Sequence of the second protein:
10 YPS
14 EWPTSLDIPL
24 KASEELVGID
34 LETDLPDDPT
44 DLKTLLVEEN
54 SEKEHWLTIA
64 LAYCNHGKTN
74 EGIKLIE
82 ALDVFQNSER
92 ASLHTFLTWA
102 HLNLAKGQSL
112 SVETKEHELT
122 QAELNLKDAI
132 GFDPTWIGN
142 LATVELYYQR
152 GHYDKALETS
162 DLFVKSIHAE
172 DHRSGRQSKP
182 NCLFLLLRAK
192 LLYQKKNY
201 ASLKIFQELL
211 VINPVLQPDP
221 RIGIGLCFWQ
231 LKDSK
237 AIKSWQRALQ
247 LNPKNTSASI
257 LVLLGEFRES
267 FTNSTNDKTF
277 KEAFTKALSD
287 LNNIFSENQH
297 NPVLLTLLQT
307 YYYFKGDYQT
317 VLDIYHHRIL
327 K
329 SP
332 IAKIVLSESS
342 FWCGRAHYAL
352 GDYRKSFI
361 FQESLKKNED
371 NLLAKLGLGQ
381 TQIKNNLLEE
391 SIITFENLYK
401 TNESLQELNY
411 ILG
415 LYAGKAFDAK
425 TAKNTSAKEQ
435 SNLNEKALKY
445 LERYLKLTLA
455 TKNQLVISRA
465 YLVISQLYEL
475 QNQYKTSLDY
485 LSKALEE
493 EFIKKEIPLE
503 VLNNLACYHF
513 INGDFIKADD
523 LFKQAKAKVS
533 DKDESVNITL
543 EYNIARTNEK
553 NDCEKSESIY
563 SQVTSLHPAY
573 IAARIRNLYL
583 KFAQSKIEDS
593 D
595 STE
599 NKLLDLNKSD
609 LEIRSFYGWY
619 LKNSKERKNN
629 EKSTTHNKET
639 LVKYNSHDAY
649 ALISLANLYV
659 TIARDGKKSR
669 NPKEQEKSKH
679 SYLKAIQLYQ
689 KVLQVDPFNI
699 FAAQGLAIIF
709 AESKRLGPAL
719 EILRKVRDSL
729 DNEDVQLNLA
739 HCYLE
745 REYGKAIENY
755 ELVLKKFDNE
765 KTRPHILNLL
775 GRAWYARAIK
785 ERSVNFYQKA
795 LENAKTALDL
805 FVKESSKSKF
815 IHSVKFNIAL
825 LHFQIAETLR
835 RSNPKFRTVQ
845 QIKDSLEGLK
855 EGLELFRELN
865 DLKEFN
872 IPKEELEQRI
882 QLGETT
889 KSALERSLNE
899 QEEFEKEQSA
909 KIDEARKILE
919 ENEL

Interface contacts:
Residue P695 in the second protein interacts with residue N34 in the first protein (closest heavy-atom distance 3.6 Å).
Residue K677 in the second protein is in contact with residue I50 in the first protein (closest heavy-atom distance 3.7 Å).
Residue D646 in the second protein contacts residue N24 in the first protein (closest heavy-atom distance 2.8 Å).
Residue L681 in the second protein interacts with residue V47 in the first protein (closest heavy-atom distance 3.6 Å).
Residue S727 in the second protein interacts with residue R28 in the first protein (closest heavy-atom distance 3.4 Å).
Residue N605 in the second protein contacts residue E4 in the first protein (closest heavy-atom distance 2.7 Å).
Residue T541 in the second protein contacts residue E17 in the first protein (closest heavy-atom distance 3.1 Å).
Residue K677 in the second protein interacts with residue S53 in the first protein (closest heavy-atom distance 2.8 Å).
Residue D694 in the second protein contacts residue R28 in the first protein (closest heavy-atom distance 3.2 Å).
Residue Y572 in the second protein is in contact with residue E17 in the first protein (closest heavy-atom distance 2.6 Å).
Residue D646 in the second protein interacts with residue H23 in the first protein (closest heavy-atom distance 2.8 Å).
Residue N476 in the second protein is in contact with residue G29 in the first protein (closest heavy-atom distance 3.4 Å).
Residue A647 in the second protein is in contact with residue N24 in the first protein (closest heavy-atom distance 3.3 Å).
Residue I698 in the second protein interacts with residue L27 in the first protein (closest heavy-atom distance 2.8 Å).
Residue V724 in the second protein contacts residue F35 in the first protein (closest heavy-atom distance 3.6 Å).
Residue Q470 in the second protein interacts with residue R18 in the first protein (closest heavy-atom distance 3.4 Å).
Residue P695 in the second protein contacts residue F35 in the first protein (closest heavy-atom distance 2.6 Å).
Residue A701 in the second protein is in contact with residue F35 in the first protein (closest heavy-atom distance 3.4 Å).
Residue L691 in the second protein interacts with residue F35 in the first protein (closest heavy-atom distance 3.5 Å).
Residue I684 in the second protein is in contact with residue L46 in the first protein (closest heavy-atom distance 3.7 Å).
Residue F696 in the second protein contacts residue I33 in the first protein (closest heavy-atom distance 3.4 Å).
Residue F696 in the second protein contacts residue N34 in the first protein (closest heavy-atom distance 3.6 Å).
Residue E473 in the second protein interacts with residue R18 in the first protein (closest heavy-atom distance 2.5 Å).
Residue Y478 in the second protein contacts residue L20 in the first protein (closest heavy-atom distance 3.7 Å).
Residue R713 in the second protein contacts residue K45 in the first protein (closest heavy-atom distance 2.5 Å).
Residue E610 in the second protein interacts with residue H23 in the first protein (closest heavy-atom distance 2.7 Å).
Residue S727 in the second protein contacts residue A30 in the first protein (closest heavy-atom distance 2.8 Å).
Residue S727 in the second protein is in contact with residue I33 in the first protein (closest heavy-atom distance 3.5 Å).
Residue Y648 in the second protein interacts with residue H23 in the first protein (closest heavy-atom distance 3.6 Å).
Residue F696 in the second protein interacts with residue R28 in the first protein (closest heavy-atom distance 3.2 Å).
Residue S711 in the second protein is in contact with residue L46 in the first protein (closest heavy-atom distance 3.7 Å).
Residue S727 in the second protein is in contact with residue G29 in the first protein (closest heavy-atom distance 3.2 Å).
Residue Q688 in the second protein interacts with residue E43 in the first protein (closest heavy-atom distance 3.7 Å).
Residue L609 in the second protein interacts with residue H23 in the first protein (closest heavy-atom distance 3.6 Å).
Residue E674 in the second protein contacts residue S53 in the first protein (closest heavy-atom distance 3.2 Å).
Residue F699 in the second protein interacts with residue L27 in the first protein (closest heavy-atom distance 3.7 Å).
Residue A571 in the second protein is in contact with residue V10 in the first protein (closest heavy-atom distance 3.7 Å).
Residue H569 in the second protein contacts residue V10 in the first protein (closest heavy-atom distance 3.5 Å).
Residue S727 in the second protein interacts with residue K31 in the first protein (closest heavy-atom distance 2.9 Å).
Residue R576 in the second protein contacts residue E4 in the first protein (closest heavy-atom distance 2.3 Å).
Residue P695 in the second protein is in contact with residue I33 in the first protein (closest heavy-atom distance 3.7 Å).
Residue I698 in the second protein is in contact with residue G29 in the first protein (closest heavy-atom distance 3.6 Å).
Residue S537 in the second protein is in contact with residue T13 in the first protein (closest heavy-atom distance 3.2 Å).
Residue F708 in the second protein is in contact with residue K45 in the first protein (closest heavy-atom distance 3.6 Å).
Residue Q688 in the second protein interacts with residue I39 in the first protein (closest heavy-atom distance 3.0 Å).
Residue N476 in the second protein interacts with residue K31 in the first protein (closest heavy-atom distance 3.6 Å).
Residue I698 in the second protein interacts with residue R28 in the first protein (closest heavy-atom distance 3.6 Å).
Residue S613 in the second protein interacts with residue H23 in the first protein (closest heavy-atom distance 3.0 Å).
Residue L604 in the second protein contacts residue S3 in the first protein (closest heavy-atom distance 3.3 Å).
Residue P695 in the second protein interacts with residue G36 in the first protein (closest heavy-atom distance 3.7 Å).
Residue F696 in the second protein is in contact with residue L27 in the first protein (closest heavy-atom distance 3.7 Å).
Residue H569 in the second protein interacts with residue D7 in the first protein (closest heavy-atom distance 2.9 Å).
Residue N476 in the second protein is in contact with residue P32 in the first protein (closest heavy-atom distance 3.1 Å).
Residue N697 in the second protein interacts with residue L27 in the first protein (closest heavy-atom distance 3.3 Å).
Residue L691 in the second protein is in contact with residue I39 in the first protein (closest heavy-atom distance 3.6 Å).
Residue Y648 in the second protein interacts with residue N24 in the first protein (closest heavy-atom distance 3.0 Å).
Residue S537 in the second protein is in contact with residue E12 in the first protein (closest heavy-atom distance 3.3 Å).
Residue Q475 in the second protein contacts residue P32 in the first protein (closest heavy-atom distance 3.6 Å).
Residue L604 in the second protein is in contact with residue E4 in the first protein (closest heavy-atom distance 3.5 Å).
Residue E610 in the second protein is in contact with residue D22 in the first protein (closest heavy-atom distance 3.2 Å).

Sequence of the first protein:
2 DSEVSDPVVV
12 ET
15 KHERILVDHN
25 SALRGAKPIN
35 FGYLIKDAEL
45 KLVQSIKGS

The following describes two proteins that form a bound complex.